Interface contacts:
Residue E151 in protein 1 contacts residue N161 in protein 2 (closest heavy-atom distance 3.0 Å).
Residue D148 in protein 1 contacts residue N161 in protein 2 (closest heavy-atom distance 2.8 Å).
Residue F82 in protein 1 is in contact with residue N49 in protein 2 (closest heavy-atom distance 3.1 Å).
Residue K6 in protein 1 contacts residue Y171 in protein 2 (closest heavy-atom distance 3.3 Å).
Residue G195 in protein 1 interacts with residue A192 in protein 2 (closest heavy-atom distance 3.5 Å).
Residue R201 in protein 1 contacts residue G170 in protein 2 (closest heavy-atom distance 3.7 Å).
Residue S159 in protein 1 interacts with residue Y155 in protein 2 (closest heavy-atom distance 3.8 Å).
Residue F51 in protein 1 contacts residue Q191 in protein 2 (closest heavy-atom distance 3.3 Å).
Residue N161 in protein 1 interacts with residue M152 in protein 2 (closest heavy-atom distance 3.5 Å).
Residue G170 in protein 1 contacts residue R201 in protein 2 (closest heavy-atom distance 3.6 Å).
Residue D199 in protein 1 interacts with residue Y153 in protein 2 (closest heavy-atom distance 2.3 Å).
Residue Q202 in protein 1 contacts residue Y188 in protein 2 (closest heavy-atom distance 3.1 Å).
Residue Y155 in protein 1 is in contact with residue R158 in protein 2 (closest heavy-atom distance 3.0 Å).
Residue Y153 in protein 1 contacts residue D199 in protein 2 (closest heavy-atom distance 2.4 Å).
Residue R201 in protein 1 is in contact with residue D173 in protein 2 (closest heavy-atom distance 3.0 Å).
Residue Y171 in protein 1 contacts residue K6 in protein 2 (closest heavy-atom distance 2.6 Å).
Residue Y188 in protein 1 is in contact with residue I198 in protein 2 (closest heavy-atom distance 3.6 Å).
Residue V146 in protein 1 contacts residue K164 in protein 2 (closest heavy-atom distance 2.9 Å).
Residue E145 in protein 1 contacts residue K164 in protein 2 (closest heavy-atom distance 3.6 Å).
Residue A192 in protein 1 interacts with residue D199 in protein 2 (closest heavy-atom distance 3.5 Å).
Residue Y153 in protein 1 interacts with residue M200 in protein 2 (closest heavy-atom distance 3.7 Å).
Residue D199 in protein 1 contacts residue Y188 in protein 2 (closest heavy-atom distance 3.6 Å).
Residue Y155 in protein 1 is in contact with residue S159 in protein 2 (closest heavy-atom distance 3.5 Å).
Residue Q202 in protein 1 is in contact with residue W176 in protein 2 (closest heavy-atom distance 3.3 Å).
Residue L196 in protein 1 is in contact with residue Y153 in protein 2 (closest heavy-atom distance 3.7 Å).
Residue V168 in protein 1 is in contact with residue F10 in protein 2 (closest heavy-atom distance 3.6 Å).
Residue Y153 in protein 1 interacts with residue L196 in protein 2 (closest heavy-atom distance 3.7 Å).
Residue A162 in protein 1 interacts with residue M152 in protein 2 (closest heavy-atom distance 3.6 Å).
Residue C169 in protein 1 interacts with residue R201 in protein 2 (closest heavy-atom distance 3.7 Å).
Residue N161 in protein 1 is in contact with residue E151 in protein 2 (closest heavy-atom distance 3.3 Å).
Residue K164 in protein 1 is in contact with residue V146 in protein 2 (closest heavy-atom distance 2.9 Å).
Residue Q191 in protein 1 interacts with residue W50 in protein 2 (closest heavy-atom distance 3.7 Å).
Residue M152 in protein 1 contacts residue A162 in protein 2 (closest heavy-atom distance 3.6 Å).
Residue T189 in protein 1 interacts with residue D199 in protein 2 (closest heavy-atom distance 3.7 Å).
Residue R201 in protein 1 contacts residue W176 in protein 2 (closest heavy-atom distance 3.4 Å).
Residue T189 in protein 1 contacts residue K203 in protein 2 (closest heavy-atom distance 3.0 Å).
Residue K164 in protein 1 is in contact with residue E145 in protein 2 (closest heavy-atom distance 3.3 Å).
Residue D185 in protein 1 is in contact with residue K203 in protein 2 (closest heavy-atom distance 3.1 Å).
Residue M152 in protein 1 contacts residue N161 in protein 2 (closest heavy-atom distance 3.7 Å).
Residue L156 in protein 1 interacts with residue L156 in protein 2 (closest heavy-atom distance 3.7 Å).
Residue Q191 in protein 1 interacts with residue F51 in protein 2 (closest heavy-atom distance 3.3 Å).
Residue F10 in protein 1 contacts residue V168 in protein 2 (closest heavy-atom distance 3.6 Å).
Residue K203 in protein 1 is in contact with residue T189 in protein 2 (closest heavy-atom distance 3.1 Å).
Residue W176 in protein 1 is in contact with residue Q202 in protein 2 (closest heavy-atom distance 3.5 Å).
Residue N161 in protein 1 is in contact with residue D148 in protein 2 (closest heavy-atom distance 2.5 Å).
Residue F51 in protein 1 is in contact with residue F51 in protein 2 (closest heavy-atom distance 3.8 Å).
Residue V147 in protein 1 contacts residue N161 in protein 2 (closest heavy-atom distance 3.5 Å).
Residue H121 in protein 1 is in contact with residue K203 in protein 2 (closest heavy-atom distance 3.5 Å).
Residue K203 in protein 1 contacts residue D185 in protein 2 (closest heavy-atom distance 3.1 Å).
Residue V168 in protein 1 is in contact with residue E145 in protein 2 (closest heavy-atom distance 3.7 Å).
Residue M200 in protein 1 is in contact with residue Y153 in protein 2 (closest heavy-atom distance 3.6 Å).
Residue L172 in protein 1 contacts residue V8 in protein 2 (closest heavy-atom distance 3.7 Å).
Residue Y188 in protein 1 contacts residue D199 in protein 2 (closest heavy-atom distance 3.5 Å).
Residue Y188 in protein 1 contacts residue Q202 in protein 2 (closest heavy-atom distance 3.1 Å).
Residue K203 in protein 1 interacts with residue H121 in protein 2 (closest heavy-atom distance 3.5 Å).
Residue Y171 in protein 1 is in contact with residue V8 in protein 2 (closest heavy-atom distance 3.6 Å).
Residue Y155 in protein 1 interacts with residue Y155 in protein 2 (closest heavy-atom distance 2.3 Å).
Residue A192 in protein 1 is in contact with residue G195 in protein 2 (closest heavy-atom distance 3.4 Å).
Residue R158 in protein 1 contacts residue Y155 in protein 2 (closest heavy-atom distance 3.1 Å).
Residue D199 in protein 1 is in contact with residue A192 in protein 2 (closest heavy-atom distance 3.5 Å).

Sequence of protein 1:
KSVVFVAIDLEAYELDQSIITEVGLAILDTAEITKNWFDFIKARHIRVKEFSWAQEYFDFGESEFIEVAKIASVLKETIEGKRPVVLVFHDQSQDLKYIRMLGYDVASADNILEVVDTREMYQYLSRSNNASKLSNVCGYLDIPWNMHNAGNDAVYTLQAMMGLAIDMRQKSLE

These two protein chains interact to form a complex.

Sequence of protein 2:
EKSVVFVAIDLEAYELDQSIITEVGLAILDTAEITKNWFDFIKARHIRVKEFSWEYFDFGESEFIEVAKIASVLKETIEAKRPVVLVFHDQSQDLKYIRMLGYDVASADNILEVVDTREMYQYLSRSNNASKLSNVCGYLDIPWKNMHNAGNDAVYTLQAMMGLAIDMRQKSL